This data describes a binding interaction between two proteins.

Sequence of chain A:
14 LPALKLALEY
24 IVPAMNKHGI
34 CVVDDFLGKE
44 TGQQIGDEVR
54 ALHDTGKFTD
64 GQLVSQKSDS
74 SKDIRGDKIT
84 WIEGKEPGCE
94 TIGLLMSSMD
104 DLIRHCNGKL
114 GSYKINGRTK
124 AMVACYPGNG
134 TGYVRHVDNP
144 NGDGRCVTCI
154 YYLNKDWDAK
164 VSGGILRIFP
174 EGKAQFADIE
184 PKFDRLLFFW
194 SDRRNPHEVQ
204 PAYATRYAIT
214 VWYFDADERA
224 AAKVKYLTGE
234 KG

Sequence of chain B:
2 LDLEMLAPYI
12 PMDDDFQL

Contacts between the two chains:
Residue W84 in chain A is in contact with residue P12 in chain B (closest heavy-atom distance 3.9 Å).
Residue F217 in chain A is in contact with residue D16 in chain B (closest heavy-atom distance 3.5 Å).
Residue P143 in chain A interacts with residue L4 in chain B (closest heavy-atom distance 3.6 Å).
Residue R222 in chain A contacts residue M13 in chain B (closest heavy-atom distance 3.5 Å).
Residue K70 in chain A contacts residue M6 in chain B (closest heavy-atom distance 3.7 Å).
Residue R138 in chain A interacts with residue L7 in chain B (closest heavy-atom distance 3.4 Å).
Residue L66 in chain A is in contact with residue M6 in chain B (closest heavy-atom distance 3.3 Å).
Residue V140 in chain A is in contact with residue A8 in chain B (closest heavy-atom distance 3.4 Å).
Residue R222 in chain A contacts residue I11 in chain B (closest heavy-atom distance 3.7 Å).
Residue R196 in chain A interacts with residue L4 in chain B (closest heavy-atom distance 3.1 Å).
Residue K70 in chain A is in contact with residue D3 in chain B (closest heavy-atom distance 2.8 Å).
Residue T122 in chain A is in contact with residue I11 in chain B (closest heavy-atom distance 4.0 Å).
Residue Q65 in chain A contacts residue Y10 in chain B (closest heavy-atom distance 3.0 Å).
Residue D103 in chain A is in contact with residue F17 in chain B (closest heavy-atom distance 3.9 Å).
Residue P143 in chain A interacts with residue A8 in chain B (closest heavy-atom distance 3.8 Å).
Residue G120 in chain A is in contact with residue F17 in chain B (closest heavy-atom distance 3.0 Å).
Residue R121 in chain A interacts with residue F17 in chain B (closest heavy-atom distance 2.8 Å).
Residue V140 in chain A contacts residue L4 in chain B (closest heavy-atom distance 4.1 Å).
Residue R148 in chain A interacts with residue I11 in chain B (closest heavy-atom distance 3.3 Å).
Residue W84 in chain A contacts residue Y10 in chain B (closest heavy-atom distance 3.5 Å).
Residue V140 in chain A interacts with residue P9 in chain B (closest heavy-atom distance 4.0 Å).
Residue V67 in chain A is in contact with residue E5 in chain B (closest heavy-atom distance 3.8 Å).
Residue L66 in chain A interacts with residue L7 in chain B (closest heavy-atom distance 4.0 Å).
Residue Q65 in chain A interacts with residue P9 in chain B (closest heavy-atom distance 3.7 Å).
Residue N119 in chain A interacts with residue Q18 in chain B (closest heavy-atom distance 3.6 Å).
Residue K226 in chain A interacts with residue M13 in chain B (closest heavy-atom distance 2.5 Å).
Residue I106 in chain A interacts with residue L19 in chain B (closest heavy-atom distance 3.9 Å).
Residue L66 in chain A contacts residue Y10 in chain B (closest heavy-atom distance 3.4 Å).
Residue V67 in chain A interacts with residue Y10 in chain B (closest heavy-atom distance 3.9 Å).
Residue H139 in chain A interacts with residue L7 in chain B (closest heavy-atom distance 3.5 Å).
Residue I77 in chain A interacts with residue L7 in chain B (closest heavy-atom distance 3.9 Å).
Residue Y136 in chain A contacts residue L7 in chain B (closest heavy-atom distance 2.8 Å).
Residue V67 in chain A is in contact with residue P9 in chain B (closest heavy-atom distance 3.5 Å).
Residue H139 in chain A is in contact with residue P9 in chain B (closest heavy-atom distance 3.8 Å).
Residue R222 in chain A interacts with residue P12 in chain B (closest heavy-atom distance 3.0 Å).
Residue Y136 in chain A contacts residue A8 in chain B (closest heavy-atom distance 3.4 Å).
Residue S68 in chain A contacts residue M6 in chain B (closest heavy-atom distance 3.2 Å).
Residue W215 in chain A is in contact with residue P9 in chain B (closest heavy-atom distance 3.6 Å).
Residue V67 in chain A contacts residue A8 in chain B (closest heavy-atom distance 2.8 Å).
Residue R107 in chain A is in contact with residue L19 in chain B (closest heavy-atom distance 3.0 Å).
Residue G120 in chain A is in contact with residue L19 in chain B (closest heavy-atom distance 3.8 Å).
Residue K226 in chain A is in contact with residue D16 in chain B (closest heavy-atom distance 3.3 Å).
Residue R148 in chain A interacts with residue P9 in chain B (closest heavy-atom distance 2.8 Å).
Residue F217 in chain A contacts residue I11 in chain B (closest heavy-atom distance 3.8 Å).
Residue D103 in chain A contacts residue L19 in chain B (closest heavy-atom distance 3.7 Å).
Residue K123 in chain A is in contact with residue D15 in chain B (closest heavy-atom distance 2.6 Å).
Residue Y229 in chain A interacts with residue M13 in chain B (closest heavy-atom distance 4.1 Å).
Residue N119 in chain A contacts residue L19 in chain B (closest heavy-atom distance 2.8 Å).
Residue D141 in chain A is in contact with residue A8 in chain B (closest heavy-atom distance 3.6 Å).
Residue R121 in chain A interacts with residue D16 in chain B (closest heavy-atom distance 3.7 Å).
Residue D141 in chain A is in contact with residue P9 in chain B (closest heavy-atom distance 3.5 Å).
Residue N144 in chain A is in contact with residue E5 in chain B (closest heavy-atom distance 3.6 Å).
Residue I118 in chain A interacts with residue L19 in chain B (closest heavy-atom distance 3.8 Å).
Residue Y136 in chain A is in contact with residue P9 in chain B (closest heavy-atom distance 3.0 Å).
Residue R78 in chain A interacts with residue P9 in chain B (closest heavy-atom distance 3.5 Å).
Residue S68 in chain A interacts with residue E5 in chain B (closest heavy-atom distance 3.5 Å).
Residue L66 in chain A interacts with residue A8 in chain B (closest heavy-atom distance 3.2 Å).
Residue R222 in chain A interacts with residue D16 in chain B (closest heavy-atom distance 2.9 Å).
Residue W215 in chain A contacts residue I11 in chain B (closest heavy-atom distance 3.5 Å).
Residue R78 in chain A interacts with residue Y10 in chain B (closest heavy-atom distance 4.0 Å).